Sequence of protein 2:
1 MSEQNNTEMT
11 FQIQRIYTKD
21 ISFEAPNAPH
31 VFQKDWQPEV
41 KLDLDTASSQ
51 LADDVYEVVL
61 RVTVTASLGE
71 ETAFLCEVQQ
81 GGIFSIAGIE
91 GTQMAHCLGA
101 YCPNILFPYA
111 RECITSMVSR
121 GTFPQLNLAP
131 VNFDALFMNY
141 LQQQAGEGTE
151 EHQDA

Sequence of protein 1:
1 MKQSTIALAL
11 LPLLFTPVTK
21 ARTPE

These two protein chains interact to form a complex.

Contacts between the two chains:
Residue L60 in protein 2 is in contact with residue F15 in protein 1 (closest heavy-atom distance 3.7 Å).
Residue G99 in protein 2 is in contact with residue L11 in protein 1 (closest heavy-atom distance 3.6 Å).
Residue V40 in protein 2 interacts with residue I6 in protein 1 (closest heavy-atom distance 3.7 Å).
Residue T149 in protein 2 is in contact with residue P17 in protein 1 (closest heavy-atom distance 3.3 Å).
Residue L44 in protein 2 interacts with residue L11 in protein 1 (closest heavy-atom distance 3.8 Å).
Residue S48 in protein 2 interacts with residue T16 in protein 1 (closest heavy-atom distance 3.1 Å).
Residue E150 in protein 2 interacts with residue F15 in protein 1 (closest heavy-atom distance 3.7 Å).
Residue T149 in protein 2 is in contact with residue L14 in protein 1 (closest heavy-atom distance 3.4 Å).
Residue V131 in protein 2 is in contact with residue L8 in protein 1 (closest heavy-atom distance 3.7 Å).
Residue L44 in protein 2 is in contact with residue L8 in protein 1 (closest heavy-atom distance 3.7 Å).
Residue E150 in protein 2 is in contact with residue L14 in protein 1 (closest heavy-atom distance 3.8 Å).
Residue V131 in protein 2 contacts residue A7 in protein 1 (closest heavy-atom distance 3.9 Å).
Residue V58 in protein 2 is in contact with residue F15 in protein 1 (closest heavy-atom distance 3.6 Å).
Residue V40 in protein 2 is in contact with residue T5 in protein 1 (closest heavy-atom distance 3.2 Å).
Residue Q153 in protein 2 is in contact with residue A21 in protein 1 (closest heavy-atom distance 3.6 Å).
Residue T46 in protein 2 contacts residue F15 in protein 1 (closest heavy-atom distance 3.5 Å).
Residue K41 in protein 2 contacts residue Q3 in protein 1 (closest heavy-atom distance 2.6 Å).
Residue M94 in protein 2 is in contact with residue T16 in protein 1 (closest heavy-atom distance 3.6 Å).
Residue M94 in protein 2 is in contact with residue T19 in protein 1 (closest heavy-atom distance 3.2 Å).
Residue Y56 in protein 2 is in contact with residue T16 in protein 1 (closest heavy-atom distance 2.8 Å).
Residue V59 in protein 2 is in contact with residue F15 in protein 1 (closest heavy-atom distance 3.3 Å).
Residue V131 in protein 2 is in contact with residue A9 in protein 1 (closest heavy-atom distance 3.9 Å).
Residue G148 in protein 2 is in contact with residue L14 in protein 1 (closest heavy-atom distance 3.2 Å).
Residue A47 in protein 2 is in contact with residue F15 in protein 1 (closest heavy-atom distance 3.2 Å).
Residue L136 in protein 2 interacts with residue A9 in protein 1 (closest heavy-atom distance 3.3 Å).
Residue T149 in protein 2 contacts residue T16 in protein 1 (closest heavy-atom distance 3.3 Å).
Residue G99 in protein 2 interacts with residue F15 in protein 1 (closest heavy-atom distance 3.7 Å).
Residue E151 in protein 2 is in contact with residue R22 in protein 1 (closest heavy-atom distance 3.7 Å).
Residue T149 in protein 2 is in contact with residue L13 in protein 1 (closest heavy-atom distance 3.6 Å).
Residue L42 in protein 2 is in contact with residue I6 in protein 1 (closest heavy-atom distance 3.7 Å).
Residue M94 in protein 2 contacts residue V18 in protein 1 (closest heavy-atom distance 3.6 Å).
Residue F137 in protein 2 contacts residue L10 in protein 1 (closest heavy-atom distance 3.8 Å).
Residue K41 in protein 2 interacts with residue T5 in protein 1 (closest heavy-atom distance 3.4 Å).
Residue F137 in protein 2 interacts with residue L11 in protein 1 (closest heavy-atom distance 3.5 Å).
Residue A95 in protein 2 contacts residue T16 in protein 1 (closest heavy-atom distance 3.3 Å).
Residue L98 in protein 2 is in contact with residue P17 in protein 1 (closest heavy-atom distance 3.5 Å).
Residue L42 in protein 2 contacts residue Q3 in protein 1 (closest heavy-atom distance 3.6 Å).
Residue F133 in protein 2 contacts residue L8 in protein 1 (closest heavy-atom distance 3.6 Å).
Residue E150 in protein 2 is in contact with residue T16 in protein 1 (closest heavy-atom distance 3.6 Å).
Residue L98 in protein 2 is in contact with residue F15 in protein 1 (closest heavy-atom distance 3.3 Å).
Residue L128 in protein 2 is in contact with residue I6 in protein 1 (closest heavy-atom distance 3.9 Å).
Residue G146 in protein 2 is in contact with residue L14 in protein 1 (closest heavy-atom distance 3.5 Å).
Residue Y56 in protein 2 contacts residue A21 in protein 1 (closest heavy-atom distance 3.1 Å).
Residue L44 in protein 2 interacts with residue M1 in protein 1 (closest heavy-atom distance 3.8 Å).
Residue D43 in protein 2 contacts residue Q3 in protein 1 (closest heavy-atom distance 3.1 Å).
Residue F133 in protein 2 is in contact with residue A9 in protein 1 (closest heavy-atom distance 3.1 Å).
Residue L42 in protein 2 is in contact with residue A7 in protein 1 (closest heavy-atom distance 3.4 Å).
Residue L42 in protein 2 interacts with residue T5 in protein 1 (closest heavy-atom distance 2.9 Å).
Residue L126 in protein 2 is in contact with residue I6 in protein 1 (closest heavy-atom distance 3.8 Å).
Residue S48 in protein 2 contacts residue F15 in protein 1 (closest heavy-atom distance 3.4 Å).
Residue L98 in protein 2 contacts residue V18 in protein 1 (closest heavy-atom distance 3.7 Å).
Residue L98 in protein 2 is in contact with residue T16 in protein 1 (closest heavy-atom distance 3.3 Å).
Residue E150 in protein 2 interacts with residue L13 in protein 1 (closest heavy-atom distance 3.4 Å).
Residue I86 in protein 2 is in contact with residue V18 in protein 1 (closest heavy-atom distance 3.6 Å).
Residue F107 in protein 2 interacts with residue L8 in protein 1 (closest heavy-atom distance 3.8 Å).
Residue M94 in protein 2 interacts with residue P17 in protein 1 (closest heavy-atom distance 4.0 Å).
Residue L42 in protein 2 is in contact with residue L8 in protein 1 (closest heavy-atom distance 3.8 Å).
Residue Q153 in protein 2 contacts residue R22 in protein 1 (closest heavy-atom distance 3.0 Å).
Residue T149 in protein 2 contacts residue F15 in protein 1 (closest heavy-atom distance 3.2 Å).
Residue E151 in protein 2 contacts residue T23 in protein 1 (closest heavy-atom distance 3.7 Å).